Sequence of protein 2:
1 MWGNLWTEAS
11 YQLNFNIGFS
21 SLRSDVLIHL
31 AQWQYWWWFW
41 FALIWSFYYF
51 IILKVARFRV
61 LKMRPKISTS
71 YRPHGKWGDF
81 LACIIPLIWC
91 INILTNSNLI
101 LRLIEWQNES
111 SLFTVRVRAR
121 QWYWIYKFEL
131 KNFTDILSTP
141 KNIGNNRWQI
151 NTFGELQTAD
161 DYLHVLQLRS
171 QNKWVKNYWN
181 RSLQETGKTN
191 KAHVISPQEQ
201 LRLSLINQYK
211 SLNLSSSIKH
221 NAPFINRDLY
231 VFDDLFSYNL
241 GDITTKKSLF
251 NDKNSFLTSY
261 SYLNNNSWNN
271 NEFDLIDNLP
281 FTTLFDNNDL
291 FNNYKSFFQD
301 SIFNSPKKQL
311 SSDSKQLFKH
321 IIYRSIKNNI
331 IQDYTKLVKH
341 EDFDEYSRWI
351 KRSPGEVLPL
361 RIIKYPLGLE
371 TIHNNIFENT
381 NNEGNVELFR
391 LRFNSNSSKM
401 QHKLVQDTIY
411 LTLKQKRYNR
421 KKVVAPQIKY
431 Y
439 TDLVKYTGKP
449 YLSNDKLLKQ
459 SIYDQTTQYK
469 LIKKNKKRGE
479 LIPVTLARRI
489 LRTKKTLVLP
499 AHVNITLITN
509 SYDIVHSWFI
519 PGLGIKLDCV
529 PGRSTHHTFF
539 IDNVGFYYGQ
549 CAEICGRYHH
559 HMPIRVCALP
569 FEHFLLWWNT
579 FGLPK

Sequence of protein 1:
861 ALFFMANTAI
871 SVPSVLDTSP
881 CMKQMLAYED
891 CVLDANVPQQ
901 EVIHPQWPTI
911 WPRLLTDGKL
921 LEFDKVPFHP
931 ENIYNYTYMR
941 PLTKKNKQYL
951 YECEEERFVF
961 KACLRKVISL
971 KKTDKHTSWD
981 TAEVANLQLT

This data describes a binding interaction between two proteins.

Residue-level contacts at the interface:
Residue V165 in protein 2 interacts with residue E931 in protein 1 (closest heavy-atom distance 3.8 Å).
Residue F133 in protein 2 contacts residue F928 in protein 1 (closest heavy-atom distance 3.4 Å).
Residue K141 in protein 2 contacts residue Q900 in protein 1 (closest heavy-atom distance 4.7 Å).
Residue Y162 in protein 2 is in contact with residue F928 in protein 1 (closest heavy-atom distance 4.9 Å).
Residue N145 in protein 2 contacts residue L886 in protein 1 (closest heavy-atom distance 3.3 Å).
Residue W33 in protein 2 is in contact with residue F864 in protein 1 (closest heavy-atom distance 3.3 Å).
Residue I143 in protein 2 contacts residue E889 in protein 1 (closest heavy-atom distance 3.6 Å).
Residue G144 in protein 2 interacts with residue L893 in protein 1 (closest heavy-atom distance 4.9 Å).
Residue N151 in protein 2 is in contact with residue P898 in protein 1 (closest heavy-atom distance 4.0 Å).
Residue I91 in protein 2 is in contact with residue A861 in protein 1 (closest heavy-atom distance 4.3 Å).
Residue F153 in protein 2 contacts residue Y934 in protein 1 (closest heavy-atom distance 3.1 Å).
Residue I143 in protein 2 is in contact with residue L893 in protein 1 (closest heavy-atom distance 3.3 Å).
Residue Y162 in protein 2 is in contact with residue H929 in protein 1 (closest heavy-atom distance 5.0 Å).
Residue Q149 in protein 2 contacts residue L893 in protein 1 (closest heavy-atom distance 3.6 Å).
Residue G144 in protein 2 contacts residue L886 in protein 1 (closest heavy-atom distance 3.6 Å).
Residue W36 in protein 2 contacts residue A866 in protein 1 (closest heavy-atom distance 3.6 Å).
Residue N145 in protein 2 contacts residue D890 in protein 1 (closest heavy-atom distance 2.5 Å).
Residue W37 in protein 2 contacts residue F864 in protein 1 (closest heavy-atom distance 3.3 Å).
Residue D161 in protein 2 interacts with residue E931 in protein 1 (closest heavy-atom distance 3.2 Å).
Residue Q149 in protein 2 interacts with residue V897 in protein 1 (closest heavy-atom distance 4.1 Å).
Residue W36 in protein 2 is in contact with residue M865 in protein 1 (closest heavy-atom distance 3.0 Å).
Residue N145 in protein 2 contacts residue A887 in protein 1 (closest heavy-atom distance 4.8 Å).
Residue D161 in protein 2 is in contact with residue N932 in protein 1 (closest heavy-atom distance 3.8 Å).
Residue I143 in protein 2 interacts with residue D890 in protein 1 (closest heavy-atom distance 3.9 Å).
Residue L166 in protein 2 is in contact with residue F928 in protein 1 (closest heavy-atom distance 3.9 Å).
Residue W40 in protein 2 contacts residue A866 in protein 1 (closest heavy-atom distance 4.0 Å).
Residue W36 in protein 2 interacts with residue F864 in protein 1 (closest heavy-atom distance 3.3 Å).
Residue Q32 in protein 2 contacts residue M865 in protein 1 (closest heavy-atom distance 3.8 Å).
Residue Y162 in protein 2 is in contact with residue I933 in protein 1 (closest heavy-atom distance 4.8 Å).
Residue H164 in protein 2 interacts with residue E931 in protein 1 (closest heavy-atom distance 3.7 Å).
Residue W40 in protein 2 contacts residue F864 in protein 1 (closest heavy-atom distance 2.9 Å).
Residue F39 in protein 2 is in contact with residue A866 in protein 1 (closest heavy-atom distance 4.4 Å).
Residue Y162 in protein 2 contacts residue N935 in protein 1 (closest heavy-atom distance 2.9 Å).
Residue I143 in protein 2 contacts residue I903 in protein 1 (closest heavy-atom distance 3.9 Å).
Residue R147 in protein 2 interacts with residue D894 in protein 1 (closest heavy-atom distance 2.6 Å).
Residue N151 in protein 2 interacts with residue Q900 in protein 1 (closest heavy-atom distance 3.1 Å).
Residue W40 in protein 2 is in contact with residue M865 in protein 1 (closest heavy-atom distance 4.9 Å).
Residue G144 in protein 2 contacts residue D890 in protein 1 (closest heavy-atom distance 3.2 Å).
Residue R147 in protein 2 contacts residue D890 in protein 1 (closest heavy-atom distance 3.5 Å).
Residue R147 in protein 2 interacts with residue L893 in protein 1 (closest heavy-atom distance 3.6 Å).
Residue Q32 in protein 2 is in contact with residue F864 in protein 1 (closest heavy-atom distance 4.8 Å).
Residue N92 in protein 2 contacts residue F864 in protein 1 (closest heavy-atom distance 3.5 Å).
Residue T158 in protein 2 is in contact with residue N932 in protein 1 (closest heavy-atom distance 3.1 Å).
Residue N92 in protein 2 is in contact with residue A861 in protein 1 (closest heavy-atom distance 3.2 Å).
Residue T95 in protein 2 is in contact with residue A861 in protein 1 (closest heavy-atom distance 3.8 Å).
Residue G144 in protein 2 contacts residue E889 in protein 1 (closest heavy-atom distance 2.9 Å).
Residue W33 in protein 2 interacts with residue M865 in protein 1 (closest heavy-atom distance 4.4 Å).
Residue Y162 in protein 2 is in contact with residue N932 in protein 1 (closest heavy-atom distance 3.3 Å).
Residue N151 in protein 2 interacts with residue Y934 in protein 1 (closest heavy-atom distance 3.2 Å).
Residue W40 in protein 2 is in contact with residue F863 in protein 1 (closest heavy-atom distance 3.2 Å).
Residue N96 in protein 2 contacts residue M865 in protein 1 (closest heavy-atom distance 4.4 Å).
Residue T152 in protein 2 interacts with residue Y934 in protein 1 (closest heavy-atom distance 3.9 Å).
Residue Y162 in protein 2 is in contact with residue E931 in protein 1 (closest heavy-atom distance 3.5 Å).
Residue Y162 in protein 2 is in contact with residue Y934 in protein 1 (closest heavy-atom distance 2.6 Å).